Sequence of protein 1:
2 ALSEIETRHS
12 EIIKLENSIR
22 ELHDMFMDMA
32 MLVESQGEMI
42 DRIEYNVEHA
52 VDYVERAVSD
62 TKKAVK

Contacts between the two chains:
Residue L23 in protein 1 interacts with residue L21 in protein 2 (closest heavy-atom distance 4.2 Å).
Residue I20 in protein 1 contacts residue I18 in protein 2 (closest heavy-atom distance 4.3 Å).
Residue F27 in protein 1 interacts with residue L21 in protein 2 (closest heavy-atom distance 3.9 Å).
Residue R9 in protein 1 is in contact with residue M7 in protein 2 (closest heavy-atom distance 4.7 Å).
Residue I20 in protein 1 interacts with residue V14 in protein 2 (closest heavy-atom distance 3.5 Å).
Residue L23 in protein 1 interacts with residue I18 in protein 2 (closest heavy-atom distance 3.7 Å).
Residue L16 in protein 1 is in contact with residue V14 in protein 2 (closest heavy-atom distance 4.8 Å).
Residue M30 in protein 1 is in contact with residue I32 in protein 2 (closest heavy-atom distance 4.5 Å).
Residue F27 in protein 1 contacts residue M28 in protein 2 (closest heavy-atom distance 4.4 Å).
Residue R9 in protein 1 contacts residue L11 in protein 2 (closest heavy-atom distance 4.0 Å).
Residue R9 in protein 1 interacts with residue E4 in protein 2 (closest heavy-atom distance 3.4 Å).
Residue M30 in protein 1 interacts with residue M28 in protein 2 (closest heavy-atom distance 3.6 Å).
Residue V55 in protein 1 interacts with residue I53 in protein 2 (closest heavy-atom distance 4.0 Å).
Residue I13 in protein 1 contacts residue M7 in protein 2 (closest heavy-atom distance 3.7 Å).
Residue F27 in protein 1 is in contact with residue M24 in protein 2 (closest heavy-atom distance 4.2 Å).
Residue R9 in protein 1 contacts residue D8 in protein 2 (closest heavy-atom distance 4.9 Å).
Residue F27 in protein 1 is in contact with residue A25 in protein 2 (closest heavy-atom distance 4.7 Å).

The following describes two proteins that form a bound complex.

Sequence of protein 2:
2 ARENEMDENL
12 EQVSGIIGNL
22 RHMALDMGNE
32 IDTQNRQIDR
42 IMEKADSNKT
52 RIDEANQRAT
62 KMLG